These two protein chains interact to form a complex.

Interface contacts:
Residue Q43 in the first protein contacts residue V133 in the second protein (closest heavy-atom distance 2.8 Å).
Residue L281 in the first protein interacts with residue K15 in the second protein (closest heavy-atom distance 2.8 Å).
Residue T74 in the first protein is in contact with residue K127 in the second protein (closest heavy-atom distance 3.5 Å).
Residue H62 in the first protein is in contact with residue E91 in the second protein (closest heavy-atom distance 3.2 Å).
Residue N92 in the first protein is in contact with residue Q114 in the second protein (closest heavy-atom distance 3.3 Å).
Residue T60 in the first protein interacts with residue C92 in the second protein (closest heavy-atom distance 3.5 Å).
Residue N21 in the first protein is in contact with residue Y135 in the second protein (closest heavy-atom distance 2.9 Å).
Residue K274 in the first protein is in contact with residue M19 in the second protein (closest heavy-atom distance 3.4 Å).
Residue R244 in the first protein contacts residue K42 in the second protein (closest heavy-atom distance 3.4 Å).
Residue L44 in the first protein is in contact with residue D131 in the second protein (closest heavy-atom distance 3.5 Å).
Residue L254 in the first protein is in contact with residue L28 in the second protein (closest heavy-atom distance 3.5 Å).
Residue S283 in the first protein contacts residue F13 in the second protein (closest heavy-atom distance 2.9 Å).
Residue S61 in the first protein is in contact with residue C92 in the second protein (closest heavy-atom distance 3.3 Å).
Residue P59 in the first protein is in contact with residue H109 in the second protein (closest heavy-atom distance 3.3 Å).
Residue L281 in the first protein interacts with residue V14 in the second protein (closest heavy-atom distance 3.4 Å).
Residue P63 in the first protein interacts with residue Q117 in the second protein (closest heavy-atom distance 3.1 Å).
Residue L254 in the first protein is in contact with residue Y27 in the second protein (closest heavy-atom distance 3.5 Å).
Residue G243 in the first protein contacts residue P43 in the second protein (closest heavy-atom distance 3.3 Å).
Residue D93 in the first protein contacts residue A113 in the second protein (closest heavy-atom distance 3.5 Å).
Residue Y87 in the first protein interacts with residue L128 in the second protein (closest heavy-atom distance 3.6 Å).
Residue F247 in the first protein interacts with residue S45 in the second protein (closest heavy-atom distance 2.6 Å).
Residue G277 in the first protein interacts with residue M19 in the second protein (closest heavy-atom distance 2.9 Å).
Residue K278 in the first protein is in contact with residue D18 in the second protein (closest heavy-atom distance 2.9 Å).
Residue S283 in the first protein interacts with residue K11 in the second protein (closest heavy-atom distance 3.1 Å).
Residue L108 in the first protein is in contact with residue P43 in the second protein (closest heavy-atom distance 3.5 Å).
Residue D93 in the first protein is in contact with residue Y118 in the second protein (closest heavy-atom distance 3.1 Å).
Residue P246 in the first protein contacts residue S45 in the second protein (closest heavy-atom distance 3.0 Å).
Residue Y245 in the first protein is in contact with residue P43 in the second protein (closest heavy-atom distance 2.9 Å).
Residue R90 in the first protein contacts residue D122 in the second protein (closest heavy-atom distance 2.8 Å).
Residue R297 in the first protein is in contact with residue Y38 in the second protein (closest heavy-atom distance 3.4 Å).
Residue S279 in the first protein is in contact with residue E17 in the second protein (closest heavy-atom distance 2.7 Å).
Residue K249 in the first protein interacts with residue D48 in the second protein (closest heavy-atom distance 3.4 Å).
Residue K86 in the first protein interacts with residue V129 in the second protein (closest heavy-atom distance 3.4 Å).
Residue L298 in the first protein interacts with residue K42 in the second protein (closest heavy-atom distance 3.5 Å).
Residue D93 in the first protein contacts residue H109 in the second protein (closest heavy-atom distance 2.6 Å).
Residue P63 in the first protein is in contact with residue F112 in the second protein (closest heavy-atom distance 3.5 Å).
Residue L175 in the first protein is in contact with residue V120 in the second protein (closest heavy-atom distance 3.4 Å).
Residue N92 in the first protein contacts residue A113 in the second protein (closest heavy-atom distance 3.3 Å).
Residue I280 in the first protein interacts with residue K15 in the second protein (closest heavy-atom distance 3.4 Å).
Residue T60 in the first protein contacts residue Y97 in the second protein (closest heavy-atom distance 3.4 Å).
Residue K278 in the first protein interacts with residue Y23 in the second protein (closest heavy-atom distance 3.4 Å).
Residue P63 in the first protein is in contact with residue V121 in the second protein (closest heavy-atom distance 3.5 Å).
Residue L294 in the first protein is in contact with residue Y38 in the second protein (closest heavy-atom distance 3.5 Å).
Residue T60 in the first protein interacts with residue E91 in the second protein (closest heavy-atom distance 3.0 Å).
Residue R90 in the first protein is in contact with residue Y118 in the second protein (closest heavy-atom distance 3.5 Å).
Residue K220 in the first protein interacts with residue Y23 in the second protein (closest heavy-atom distance 3.3 Å).
Residue F34 in the first protein contacts residue E91 in the second protein (closest heavy-atom distance 3.5 Å).
Residue R244 in the first protein is in contact with residue I40 in the second protein (closest heavy-atom distance 2.9 Å).
Residue L254 in the first protein contacts residue F26 in the second protein (closest heavy-atom distance 3.5 Å).
Residue R244 in the first protein is in contact with residue P43 in the second protein (closest heavy-atom distance 3.4 Å).
Residue K86 in the first protein interacts with residue D131 in the second protein (closest heavy-atom distance 3.0 Å).
Residue Q43 in the first protein is in contact with residue F132 in the second protein (closest heavy-atom distance 3.4 Å).
Residue C88 in the first protein is in contact with residue V125 in the second protein (closest heavy-atom distance 3.5 Å).
Residue R244 in the first protein is in contact with residue Q41 in the second protein (closest heavy-atom distance 3.5 Å).
Residue R244 in the first protein is in contact with residue C44 in the second protein (closest heavy-atom distance 2.8 Å).
Residue A183 in the first protein is in contact with residue Y23 in the second protein (closest heavy-atom distance 2.4 Å).
Residue Q45 in the first protein contacts residue F132 in the second protein (closest heavy-atom distance 2.8 Å).
Residue A67 in the first protein contacts residue I124 in the second protein (closest heavy-atom distance 3.1 Å).
Residue Q45 in the first protein is in contact with residue D131 in the second protein (closest heavy-atom distance 3.0 Å).
Residue T255 in the first protein contacts residue L28 in the second protein (closest heavy-atom distance 3.5 Å).

Sequence of the second protein:
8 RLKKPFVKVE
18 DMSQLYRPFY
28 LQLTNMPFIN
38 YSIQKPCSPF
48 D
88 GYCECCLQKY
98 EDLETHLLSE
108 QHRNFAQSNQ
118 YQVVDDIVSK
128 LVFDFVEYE

Sequence of the first protein:
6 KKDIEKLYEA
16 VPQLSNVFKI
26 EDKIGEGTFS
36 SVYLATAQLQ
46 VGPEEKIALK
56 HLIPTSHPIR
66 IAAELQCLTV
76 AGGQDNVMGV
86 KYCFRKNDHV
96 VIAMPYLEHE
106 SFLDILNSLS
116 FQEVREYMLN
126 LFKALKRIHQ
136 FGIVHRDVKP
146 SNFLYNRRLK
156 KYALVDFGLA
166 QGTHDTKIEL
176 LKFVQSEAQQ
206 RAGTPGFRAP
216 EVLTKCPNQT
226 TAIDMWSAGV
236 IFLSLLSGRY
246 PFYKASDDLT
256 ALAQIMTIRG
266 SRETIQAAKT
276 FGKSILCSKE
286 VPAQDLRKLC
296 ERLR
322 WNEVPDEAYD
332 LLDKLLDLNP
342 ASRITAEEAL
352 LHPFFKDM